The following describes two proteins that form a bound complex.

Sequence of the first protein:
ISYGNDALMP

Contacts between the two chains:
Residue P5 in the second protein contacts residue M9 in the first protein (closest heavy-atom distance 3.8 Å).
Residue I141 in the second protein is in contact with residue I1 in the first protein (closest heavy-atom distance 3.5 Å).
Residue G80 in the second protein contacts residue Y3 in the first protein (closest heavy-atom distance 4.6 Å).
Residue P140 in the second protein contacts residue G4 in the first protein (closest heavy-atom distance 4.4 Å).
Residue L82 in the second protein interacts with residue S2 in the first protein (closest heavy-atom distance 4.8 Å).
Residue D79 in the second protein interacts with residue I1 in the first protein (closest heavy-atom distance 5.0 Å).
Residue A83 in the second protein is in contact with residue D6 in the first protein (closest heavy-atom distance 3.1 Å).
Residue L81 in the second protein contacts residue D6 in the first protein (closest heavy-atom distance 4.2 Å).
Residue V117 in the second protein interacts with residue Y3 in the first protein (closest heavy-atom distance 4.0 Å).
Residue Y142 in the second protein interacts with residue Y3 in the first protein (closest heavy-atom distance 3.4 Å).
Residue I141 in the second protein is in contact with residue S2 in the first protein (closest heavy-atom distance 3.6 Å).
Residue H124 in the second protein is in contact with residue A7 in the first protein (closest heavy-atom distance 3.4 Å).
Residue L137 in the second protein interacts with residue Y3 in the first protein (closest heavy-atom distance 4.8 Å).
Residue E129 in the second protein contacts residue A7 in the first protein (closest heavy-atom distance 3.7 Å).
Residue F4 in the second protein is in contact with residue L8 in the first protein (closest heavy-atom distance 3.5 Å).
Residue H130 in the second protein contacts residue G4 in the first protein (closest heavy-atom distance 3.7 Å).
Residue H130 in the second protein is in contact with residue D6 in the first protein (closest heavy-atom distance 3.0 Å).
Residue H130 in the second protein is in contact with residue Y3 in the first protein (closest heavy-atom distance 4.5 Å).
Residue G80 in the second protein contacts residue I1 in the first protein (closest heavy-atom distance 5.0 Å).
Residue F86 in the second protein is in contact with residue P10 in the first protein (closest heavy-atom distance 3.8 Å).
Residue R6 in the second protein contacts residue M9 in the first protein (closest heavy-atom distance 4.7 Å).
Residue A83 in the second protein interacts with residue Y3 in the first protein (closest heavy-atom distance 4.9 Å).
Residue L82 in the second protein is in contact with residue Y3 in the first protein (closest heavy-atom distance 4.2 Å).
Residue P140 in the second protein is in contact with residue S2 in the first protein (closest heavy-atom distance 3.7 Å).
Residue L81 in the second protein is in contact with residue Y3 in the first protein (closest heavy-atom distance 3.8 Å).
Residue L81 in the second protein contacts residue G4 in the first protein (closest heavy-atom distance 4.5 Å).
Residue A87 in the second protein contacts residue L8 in the first protein (closest heavy-atom distance 2.9 Å).
Residue Y112 in the second protein contacts residue I1 in the first protein (closest heavy-atom distance 3.6 Å).
Residue H120 in the second protein interacts with residue Y3 in the first protein (closest heavy-atom distance 3.4 Å).
Residue F86 in the second protein contacts residue L8 in the first protein (closest heavy-atom distance 3.4 Å).
Residue L116 in the second protein is in contact with residue Y3 in the first protein (closest heavy-atom distance 4.0 Å).
Residue H84 in the second protein contacts residue L8 in the first protein (closest heavy-atom distance 3.5 Å).
Residue T90 in the second protein contacts residue P10 in the first protein (closest heavy-atom distance 4.4 Å).
Residue Y142 in the second protein is in contact with residue S2 in the first protein (closest heavy-atom distance 4.7 Å).
Residue A85 in the second protein contacts residue D6 in the first protein (closest heavy-atom distance 3.0 Å).
Residue F4 in the second protein contacts residue M9 in the first protein (closest heavy-atom distance 3.6 Å).
Residue H124 in the second protein is in contact with residue D6 in the first protein (closest heavy-atom distance 3.3 Å).
Residue P88 in the second protein is in contact with residue P10 in the first protein (closest heavy-atom distance 4.3 Å).
Residue H130 in the second protein interacts with residue A7 in the first protein (closest heavy-atom distance 4.5 Å).
Residue F4 in the second protein contacts residue A7 in the first protein (closest heavy-atom distance 3.8 Å).
Residue G80 in the second protein contacts residue S2 in the first protein (closest heavy-atom distance 4.1 Å).
Residue A87 in the second protein interacts with residue P10 in the first protein (closest heavy-atom distance 3.8 Å).
Residue A87 in the second protein is in contact with residue M9 in the first protein (closest heavy-atom distance 4.3 Å).
Residue H84 in the second protein contacts residue D6 in the first protein (closest heavy-atom distance 3.2 Å).
Residue L82 in the second protein contacts residue I1 in the first protein (closest heavy-atom distance 4.0 Å).
Residue P140 in the second protein interacts with residue I1 in the first protein (closest heavy-atom distance 4.7 Å).
Residue V92 in the second protein contacts residue P10 in the first protein (closest heavy-atom distance 3.7 Å).
Residue G93 in the second protein is in contact with residue P10 in the first protein (closest heavy-atom distance 3.7 Å).
Residue L81 in the second protein is in contact with residue N5 in the first protein (closest heavy-atom distance 3.7 Å).
Residue G89 in the second protein contacts residue P10 in the first protein (closest heavy-atom distance 4.6 Å).
Residue I141 in the second protein is in contact with residue Y3 in the first protein (closest heavy-atom distance 3.6 Å).
Residue A85 in the second protein contacts residue A7 in the first protein (closest heavy-atom distance 3.9 Å).
Residue A139 in the second protein is in contact with residue Y3 in the first protein (closest heavy-atom distance 3.8 Å).
Residue F86 in the second protein is in contact with residue M9 in the first protein (closest heavy-atom distance 3.7 Å).
Residue P140 in the second protein is in contact with residue Y3 in the first protein (closest heavy-atom distance 2.9 Å).
Residue A85 in the second protein is in contact with residue L8 in the first protein (closest heavy-atom distance 3.0 Å).
Residue Y73 in the second protein contacts residue L8 in the first protein (closest heavy-atom distance 3.7 Å).
Residue Y73 in the second protein contacts residue M9 in the first protein (closest heavy-atom distance 3.9 Å).
Residue H120 in the second protein contacts residue D6 in the first protein (closest heavy-atom distance 3.2 Å).
Residue Y142 in the second protein contacts residue I1 in the first protein (closest heavy-atom distance 2.7 Å).

Sequence of the second protein:
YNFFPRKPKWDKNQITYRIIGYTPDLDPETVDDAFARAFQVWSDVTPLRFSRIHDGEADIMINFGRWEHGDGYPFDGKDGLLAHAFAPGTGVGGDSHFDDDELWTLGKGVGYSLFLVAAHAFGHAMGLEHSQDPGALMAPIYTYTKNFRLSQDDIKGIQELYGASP